Sequence of chain B:
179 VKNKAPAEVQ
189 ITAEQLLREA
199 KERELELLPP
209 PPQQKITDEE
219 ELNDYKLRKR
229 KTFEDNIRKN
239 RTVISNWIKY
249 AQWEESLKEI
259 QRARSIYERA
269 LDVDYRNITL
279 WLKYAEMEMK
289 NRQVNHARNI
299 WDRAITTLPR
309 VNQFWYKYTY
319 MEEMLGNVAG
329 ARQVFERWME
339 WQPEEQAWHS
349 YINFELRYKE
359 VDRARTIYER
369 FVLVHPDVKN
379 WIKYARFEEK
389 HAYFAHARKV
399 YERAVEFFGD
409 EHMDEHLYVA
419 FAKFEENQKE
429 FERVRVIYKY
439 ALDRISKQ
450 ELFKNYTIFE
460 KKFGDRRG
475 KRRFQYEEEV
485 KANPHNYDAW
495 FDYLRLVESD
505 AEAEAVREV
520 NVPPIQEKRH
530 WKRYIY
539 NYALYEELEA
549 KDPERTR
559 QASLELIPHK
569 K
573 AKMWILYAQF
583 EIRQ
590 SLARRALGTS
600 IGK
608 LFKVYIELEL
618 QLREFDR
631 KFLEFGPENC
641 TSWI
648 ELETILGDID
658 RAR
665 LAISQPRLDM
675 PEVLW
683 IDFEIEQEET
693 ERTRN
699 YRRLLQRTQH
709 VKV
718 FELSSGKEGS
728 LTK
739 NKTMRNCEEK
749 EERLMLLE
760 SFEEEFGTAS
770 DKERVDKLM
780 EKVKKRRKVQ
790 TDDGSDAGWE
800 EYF

Sequence of chain A:
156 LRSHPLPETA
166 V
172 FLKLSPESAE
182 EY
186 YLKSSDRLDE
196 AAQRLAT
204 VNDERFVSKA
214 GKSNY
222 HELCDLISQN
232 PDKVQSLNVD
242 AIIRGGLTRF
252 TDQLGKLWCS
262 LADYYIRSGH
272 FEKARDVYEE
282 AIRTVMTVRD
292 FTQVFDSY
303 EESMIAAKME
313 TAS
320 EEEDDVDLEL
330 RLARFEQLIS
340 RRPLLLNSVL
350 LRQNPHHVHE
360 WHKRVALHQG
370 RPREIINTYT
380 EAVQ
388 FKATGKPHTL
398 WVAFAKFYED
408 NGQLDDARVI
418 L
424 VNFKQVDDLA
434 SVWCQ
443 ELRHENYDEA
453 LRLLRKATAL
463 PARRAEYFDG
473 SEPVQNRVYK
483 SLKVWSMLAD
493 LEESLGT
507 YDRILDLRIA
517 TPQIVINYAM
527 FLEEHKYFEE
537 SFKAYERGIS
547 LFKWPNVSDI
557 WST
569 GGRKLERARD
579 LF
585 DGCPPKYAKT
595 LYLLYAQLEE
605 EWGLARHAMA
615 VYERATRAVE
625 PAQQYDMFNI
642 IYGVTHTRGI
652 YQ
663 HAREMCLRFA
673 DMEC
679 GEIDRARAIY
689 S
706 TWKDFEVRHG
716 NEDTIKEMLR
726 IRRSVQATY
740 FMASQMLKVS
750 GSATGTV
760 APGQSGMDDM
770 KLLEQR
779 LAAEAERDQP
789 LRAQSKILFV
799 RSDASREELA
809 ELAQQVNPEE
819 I

This data describes a binding interaction between two proteins.

Interface contacts:
Residue A609 in chain A interacts with residue R466 in chain B (closest heavy-atom distance 4.4 Å).
Residue W606 in chain A is in contact with residue G467 in chain B (closest heavy-atom distance 3.9 Å).
Residue W606 in chain A is in contact with residue R466 in chain B (closest heavy-atom distance 2.8 Å).
Residue E603 in chain A contacts residue R466 in chain B (closest heavy-atom distance 4.8 Å).
Residue R610 in chain A contacts residue G467 in chain B (closest heavy-atom distance 4.7 Å).
Residue A609 in chain A is in contact with residue G463 in chain B (closest heavy-atom distance 4.7 Å).